The following describes two proteins that form a bound complex.

Residue-level contacts at the interface:
Residue H64 in chain A interacts with residue I58 in chain B (closest heavy-atom distance 3.5 Å).
Residue A62 in chain A is in contact with residue L57 in chain B (closest heavy-atom distance 3.8 Å).
Residue P60 in chain A interacts with residue M105 in chain B (closest heavy-atom distance 4.5 Å).
Residue L63 in chain A interacts with residue L57 in chain B (closest heavy-atom distance 3.8 Å).
Residue H64 in chain A contacts residue P55 in chain B (closest heavy-atom distance 3.2 Å).
Residue E61 in chain A interacts with residue L57 in chain B (closest heavy-atom distance 4.8 Å).
Residue H64 in chain A is in contact with residue L57 in chain B (closest heavy-atom distance 4.1 Å).
Residue A62 in chain A interacts with residue G103 in chain B (closest heavy-atom distance 4.5 Å).

Sequence of chain A:
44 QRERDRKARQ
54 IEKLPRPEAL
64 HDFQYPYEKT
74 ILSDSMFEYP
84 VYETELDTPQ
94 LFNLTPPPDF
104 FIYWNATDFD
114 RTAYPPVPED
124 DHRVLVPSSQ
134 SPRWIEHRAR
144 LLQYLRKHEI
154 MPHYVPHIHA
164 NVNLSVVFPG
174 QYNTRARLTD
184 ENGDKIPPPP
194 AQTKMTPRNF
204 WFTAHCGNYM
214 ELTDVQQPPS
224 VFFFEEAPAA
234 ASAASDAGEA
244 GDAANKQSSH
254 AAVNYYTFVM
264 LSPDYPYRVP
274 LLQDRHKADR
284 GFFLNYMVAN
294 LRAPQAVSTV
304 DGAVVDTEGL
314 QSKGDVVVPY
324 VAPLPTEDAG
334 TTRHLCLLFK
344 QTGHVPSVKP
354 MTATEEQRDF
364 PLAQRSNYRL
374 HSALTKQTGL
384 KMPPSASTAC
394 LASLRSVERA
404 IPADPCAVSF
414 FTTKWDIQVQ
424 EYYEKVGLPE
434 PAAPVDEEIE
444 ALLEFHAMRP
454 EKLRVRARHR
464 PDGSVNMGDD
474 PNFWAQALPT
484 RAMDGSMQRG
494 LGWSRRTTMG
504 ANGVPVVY

Sequence of chain B:
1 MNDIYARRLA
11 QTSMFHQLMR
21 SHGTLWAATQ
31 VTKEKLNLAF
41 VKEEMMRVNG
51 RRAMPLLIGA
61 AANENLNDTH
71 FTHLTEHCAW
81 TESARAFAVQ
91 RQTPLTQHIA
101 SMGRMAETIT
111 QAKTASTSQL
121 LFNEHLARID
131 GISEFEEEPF